Sequence of chain A:
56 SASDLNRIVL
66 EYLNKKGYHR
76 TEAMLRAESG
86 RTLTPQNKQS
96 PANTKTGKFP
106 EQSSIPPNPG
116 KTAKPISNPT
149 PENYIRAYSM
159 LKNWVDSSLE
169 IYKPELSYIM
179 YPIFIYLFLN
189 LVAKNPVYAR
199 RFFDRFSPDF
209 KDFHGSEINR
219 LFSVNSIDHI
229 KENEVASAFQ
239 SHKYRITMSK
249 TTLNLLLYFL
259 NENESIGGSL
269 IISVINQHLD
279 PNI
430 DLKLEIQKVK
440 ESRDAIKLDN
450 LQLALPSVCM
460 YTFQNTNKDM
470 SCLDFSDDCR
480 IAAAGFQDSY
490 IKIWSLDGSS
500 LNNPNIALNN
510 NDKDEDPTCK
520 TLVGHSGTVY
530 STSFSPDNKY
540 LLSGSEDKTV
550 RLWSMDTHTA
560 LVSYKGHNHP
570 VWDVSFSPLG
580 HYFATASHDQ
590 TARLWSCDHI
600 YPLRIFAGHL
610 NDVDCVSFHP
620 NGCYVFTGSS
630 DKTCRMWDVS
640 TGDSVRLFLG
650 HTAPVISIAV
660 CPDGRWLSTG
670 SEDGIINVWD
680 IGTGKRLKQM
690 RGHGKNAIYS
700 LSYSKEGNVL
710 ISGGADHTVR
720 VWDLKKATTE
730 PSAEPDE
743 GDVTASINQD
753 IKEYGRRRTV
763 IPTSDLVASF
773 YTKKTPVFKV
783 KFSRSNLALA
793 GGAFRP

These two protein chains interact to form a complex.

Sequence of chain B:
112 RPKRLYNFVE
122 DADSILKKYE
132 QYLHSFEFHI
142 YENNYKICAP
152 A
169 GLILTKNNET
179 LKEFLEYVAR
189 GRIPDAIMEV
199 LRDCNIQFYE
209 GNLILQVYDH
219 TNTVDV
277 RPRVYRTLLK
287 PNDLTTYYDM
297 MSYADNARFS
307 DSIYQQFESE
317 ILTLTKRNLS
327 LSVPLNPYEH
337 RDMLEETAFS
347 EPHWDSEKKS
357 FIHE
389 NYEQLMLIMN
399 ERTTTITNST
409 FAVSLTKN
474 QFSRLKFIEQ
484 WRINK

Residue-level contacts at the interface:
Residue S84 in chain A is in contact with residue Y117 in chain B (closest heavy-atom distance 3.5 Å).
Residue Y623 in chain A contacts residue L325 in chain B (closest heavy-atom distance 3.3 Å).
Residue Y623 in chain A is in contact with residue S326 in chain B (closest heavy-atom distance 2.9 Å).
Residue N620 in chain A interacts with residue S326 in chain B (closest heavy-atom distance 3.1 Å).
Residue A97 in chain A interacts with residue V329 in chain B (closest heavy-atom distance 3.3 Å).
Residue I121 in chain A is in contact with residue R323 in chain B (closest heavy-atom distance 3.4 Å).
Residue R81 in chain A contacts residue E121 in chain B (closest heavy-atom distance 3.0 Å).
Residue R154 in chain A interacts with residue L340 in chain B (closest heavy-atom distance 3.5 Å).
Residue L646 in chain A is in contact with residue E314 in chain B (closest heavy-atom distance 3.5 Å).
Residue T117 in chain A is in contact with residue L325 in chain B (closest heavy-atom distance 3.4 Å).
Residue D642 in chain A interacts with residue K322 in chain B (closest heavy-atom distance 3.1 Å).
Residue K70 in chain A contacts residue R200 in chain B (closest heavy-atom distance 3.4 Å).
Residue E83 in chain A interacts with residue Y117 in chain B (closest heavy-atom distance 3.3 Å).
Residue L609 in chain A is in contact with residue D307 in chain B (closest heavy-atom distance 3.3 Å).
Residue Y67 in chain A is in contact with residue Y299 in chain B (closest heavy-atom distance 3.2 Å).
Residue A97 in chain A is in contact with residue L331 in chain B (closest heavy-atom distance 3.3 Å).
Residue T682 in chain A interacts with residue T319 in chain B (closest heavy-atom distance 3.3 Å).
Residue R645 in chain A interacts with residue L325 in chain B (closest heavy-atom distance 3.5 Å).
Residue Q107 in chain A is in contact with residue E341 in chain B (closest heavy-atom distance 3.5 Å).
Residue S122 in chain A is in contact with residue Y117 in chain B (closest heavy-atom distance 3.4 Å).
Residue P661 in chain A interacts with residue V329 in chain B (closest heavy-atom distance 3.3 Å).
Residue D555 in chain A is in contact with residue K355 in chain B (closest heavy-atom distance 3.2 Å).
Residue Y67 in chain A is in contact with residue F313 in chain B (closest heavy-atom distance 3.5 Å).
Residue K70 in chain A contacts residue Y299 in chain B (closest heavy-atom distance 3.3 Å).
Residue N161 in chain A interacts with residue D338 in chain B (closest heavy-atom distance 3.2 Å).
Residue K71 in chain A is in contact with residue G209 in chain B (closest heavy-atom distance 3.0 Å).
Residue N504 in chain A interacts with residue W350 in chain B (closest heavy-atom distance 3.5 Å).
Residue K71 in chain A is in contact with residue F206 in chain B (closest heavy-atom distance 3.3 Å).
Residue L648 in chain A contacts residue Q311 in chain B (closest heavy-atom distance 3.5 Å).
Residue R154 in chain A is in contact with residue E341 in chain B (closest heavy-atom distance 3.3 Å).
Residue G681 in chain A interacts with residue R323 in chain B (closest heavy-atom distance 2.8 Å).
Residue P90 in chain A is in contact with residue R112 in chain B (closest heavy-atom distance 3.4 Å).
Residue V64 in chain A is in contact with residue E316 in chain B (closest heavy-atom distance 3.2 Å).
Residue L646 in chain A is in contact with residue Q311 in chain B (closest heavy-atom distance 3.4 Å).
Residue K119 in chain A contacts residue F119 in chain B (closest heavy-atom distance 3.5 Å).
Residue R645 in chain A is in contact with residue L318 in chain B (closest heavy-atom distance 3.0 Å).
Residue Y539 in chain A is in contact with residue F357 in chain B (closest heavy-atom distance 3.2 Å).
Residue N123 in chain A interacts with residue P113 in chain B (closest heavy-atom distance 3.3 Å).
Residue K119 in chain A contacts residue Y117 in chain B (closest heavy-atom distance 2.5 Å).
Residue K103 in chain A is in contact with residue L331 in chain B (closest heavy-atom distance 3.3 Å).
Residue Y539 in chain A is in contact with residue P348 in chain B (closest heavy-atom distance 3.3 Å).
Residue R634 in chain A interacts with residue E314 in chain B (closest heavy-atom distance 2.8 Å).
Residue R645 in chain A is in contact with residue K322 in chain B (closest heavy-atom distance 2.5 Å).
Residue E77 in chain A interacts with residue F119 in chain B (closest heavy-atom distance 3.5 Å).
Residue D536 in chain A interacts with residue E347 in chain B (closest heavy-atom distance 3.2 Å).
Residue Q91 in chain A interacts with residue R112 in chain B (closest heavy-atom distance 3.5 Å).
Residue S122 in chain A is in contact with residue L116 in chain B (closest heavy-atom distance 3.5 Å).
Residue G72 in chain A is in contact with residue E208 in chain B (closest heavy-atom distance 2.8 Å).
Residue K71 in chain A interacts with residue D295 in chain B (closest heavy-atom distance 2.9 Å).
Residue S643 in chain A contacts residue L318 in chain B (closest heavy-atom distance 3.5 Å).
Residue R645 in chain A interacts with residue R323 in chain B (closest heavy-atom distance 3.0 Å).
Residue R86 in chain A interacts with residue E316 in chain B (closest heavy-atom distance 3.4 Å).
Residue R81 in chain A is in contact with residue L320 in chain B (closest heavy-atom distance 3.0 Å).
Residue R81 in chain A interacts with residue T321 in chain B (closest heavy-atom distance 3.5 Å).
Residue L646 in chain A contacts residue S315 in chain B (closest heavy-atom distance 2.5 Å).
Residue A118 in chain A is in contact with residue N324 in chain B (closest heavy-atom distance 3.4 Å).
Residue R203 in chain A interacts with residue E342 in chain B (closest heavy-atom distance 3.1 Å).
Residue Y73 in chain A interacts with residue T321 in chain B (closest heavy-atom distance 3.4 Å).
Residue T117 in chain A contacts residue N324 in chain B (closest heavy-atom distance 2.7 Å).
Residue P105 in chain A interacts with residue L331 in chain B (closest heavy-atom distance 3.3 Å).